These two protein chains interact to form a complex.

Sequence of the first protein:
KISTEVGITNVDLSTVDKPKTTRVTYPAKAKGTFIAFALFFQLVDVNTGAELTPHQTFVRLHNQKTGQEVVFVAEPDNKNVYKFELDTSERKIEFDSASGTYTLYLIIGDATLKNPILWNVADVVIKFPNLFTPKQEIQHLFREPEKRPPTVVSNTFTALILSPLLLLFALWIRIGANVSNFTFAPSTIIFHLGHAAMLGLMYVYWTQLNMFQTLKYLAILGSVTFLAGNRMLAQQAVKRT

Contacts between the two chains:
Residue Q354 in the second protein contacts residue K523 in the first protein (closest heavy-atom distance 3.2 Å).
Residue F433 in the second protein is in contact with residue W594 in the first protein (closest heavy-atom distance 3.5 Å).
Residue H160 in the second protein is in contact with residue L495 in the first protein (closest heavy-atom distance 2.8 Å).
Residue M449 in the second protein interacts with residue A565 in the first protein (closest heavy-atom distance 3.5 Å).
Residue G238 in the second protein is in contact with residue E446 in the first protein (closest heavy-atom distance 3.6 Å).
Residue H448 in the second protein is in contact with residue N566 in the first protein (closest heavy-atom distance 2.8 Å).
Residue K380 in the second protein is in contact with residue F530 in the first protein (closest heavy-atom distance 3.2 Å).
Residue Y222 in the second protein contacts residue H432 in the first protein (closest heavy-atom distance 2.9 Å).
Residue I230 in the second protein is in contact with residue H432 in the first protein (closest heavy-atom distance 3.3 Å).
Residue I230 in the second protein is in contact with residue F435 in the first protein (closest heavy-atom distance 3.7 Å).
Residue G168 in the second protein interacts with residue K368 in the first protein (closest heavy-atom distance 3.2 Å).
Residue K450 in the second protein is in contact with residue N566 in the first protein (closest heavy-atom distance 3.0 Å).
Residue F421 in the second protein is in contact with residue W594 in the first protein (closest heavy-atom distance 3.4 Å).
Residue H448 in the second protein is in contact with residue F570 in the first protein (closest heavy-atom distance 3.7 Å).
Residue M449 in the second protein contacts residue N569 in the first protein (closest heavy-atom distance 3.2 Å).
Residue P427 in the second protein interacts with residue I549 in the first protein (closest heavy-atom distance 3.5 Å).
Residue Y426 in the second protein contacts residue T546 in the first protein (closest heavy-atom distance 3.6 Å).
Residue F367 in the second protein interacts with residue E525 in the first protein (closest heavy-atom distance 3.2 Å).
Residue K228 in the second protein is in contact with residue H432 in the first protein (closest heavy-atom distance 2.8 Å).
Residue F225 in the second protein interacts with residue H432 in the first protein (closest heavy-atom distance 3.1 Å).
Residue I441 in the second protein interacts with residue W560 in the first protein (closest heavy-atom distance 3.5 Å).
Residue Y222 in the second protein contacts residue Q433 in the first protein (closest heavy-atom distance 2.9 Å).
Residue R396 in the second protein is in contact with residue P522 in the first protein (closest heavy-atom distance 3.8 Å).
Residue R365 in the second protein contacts residue K523 in the first protein (closest heavy-atom distance 3.2 Å).
Residue R420 in the second protein contacts residue W594 in the first protein (closest heavy-atom distance 2.5 Å).
Residue D383 in the second protein interacts with residue F530 in the first protein (closest heavy-atom distance 3.3 Å).
Residue V445 in the second protein is in contact with residue W560 in the first protein (closest heavy-atom distance 3.5 Å).
Residue F442 in the second protein contacts residue W560 in the first protein (closest heavy-atom distance 3.6 Å).
Residue H170 in the second protein is in contact with residue A488 in the first protein (closest heavy-atom distance 3.2 Å).
Residue R365 in the second protein contacts residue E525 in the first protein (closest heavy-atom distance 3.2 Å).
Residue P427 in the second protein is in contact with residue T546 in the first protein (closest heavy-atom distance 3.6 Å).
Residue P382 in the second protein is in contact with residue H528 in the first protein (closest heavy-atom distance 3.4 Å).
Residue H159 in the second protein is in contact with residue A488 in the first protein (closest heavy-atom distance 3.6 Å).
Residue V237 in the second protein interacts with residue F435 in the first protein (closest heavy-atom distance 3.4 Å).
Residue S443 in the second protein interacts with residue H580 in the first protein (closest heavy-atom distance 3.5 Å).
Residue H448 in the second protein contacts residue H580 in the first protein (closest heavy-atom distance 3.0 Å).
Residue S219 in the second protein interacts with residue E446 in the first protein (closest heavy-atom distance 3.5 Å).
Residue F433 in the second protein contacts residue Y591 in the first protein (closest heavy-atom distance 3.3 Å).
Residue K239 in the second protein contacts residue E446 in the first protein (closest heavy-atom distance 3.0 Å).
Residue P234 in the second protein interacts with residue F435 in the first protein (closest heavy-atom distance 3.7 Å).
Residue E419 in the second protein is in contact with residue R536 in the first protein (closest heavy-atom distance 2.8 Å).
Residue R365 in the second protein is in contact with residue Q524 in the first protein (closest heavy-atom distance 2.8 Å).
Residue H159 in the second protein is in contact with residue D487 in the first protein (closest heavy-atom distance 3.2 Å).
Residue H159 in the second protein contacts residue Q433 in the first protein (closest heavy-atom distance 3.5 Å).
Residue F363 in the second protein interacts with residue I526 in the first protein (closest heavy-atom distance 3.7 Å).
Residue T328 in the second protein interacts with residue F530 in the first protein (closest heavy-atom distance 3.7 Å).
Residue M436 in the second protein is in contact with residue L587 in the first protein (closest heavy-atom distance 3.7 Å).
Residue D383 in the second protein contacts residue H528 in the first protein (closest heavy-atom distance 3.3 Å).
Residue D383 in the second protein interacts with residue R531 in the first protein (closest heavy-atom distance 3.2 Å).
Residue M449 in the second protein contacts residue N566 in the first protein (closest heavy-atom distance 3.3 Å).
Residue H448 in the second protein is in contact with residue V567 in the first protein (closest heavy-atom distance 3.1 Å).
Residue K450 in the second protein interacts with residue N569 in the first protein (closest heavy-atom distance 3.6 Å).
Residue H160 in the second protein is in contact with residue P493 in the first protein (closest heavy-atom distance 3.4 Å).
Residue H159 in the second protein contacts residue P493 in the first protein (closest heavy-atom distance 3.4 Å).
Residue P209 in the second protein contacts residue L519 in the first protein (closest heavy-atom distance 3.5 Å).
Residue N395 in the second protein interacts with residue F520 in the first protein (closest heavy-atom distance 3.0 Å).
Residue L437 in the second protein is in contact with residue L553 in the first protein (closest heavy-atom distance 3.7 Å).
Residue R365 in the second protein contacts residue I526 in the first protein (closest heavy-atom distance 3.3 Å).
Residue Q354 in the second protein contacts residue P522 in the first protein (closest heavy-atom distance 3.4 Å).
Residue S424 in the second protein interacts with residue P537 in the first protein (closest heavy-atom distance 3.4 Å).

Sequence of the second protein:
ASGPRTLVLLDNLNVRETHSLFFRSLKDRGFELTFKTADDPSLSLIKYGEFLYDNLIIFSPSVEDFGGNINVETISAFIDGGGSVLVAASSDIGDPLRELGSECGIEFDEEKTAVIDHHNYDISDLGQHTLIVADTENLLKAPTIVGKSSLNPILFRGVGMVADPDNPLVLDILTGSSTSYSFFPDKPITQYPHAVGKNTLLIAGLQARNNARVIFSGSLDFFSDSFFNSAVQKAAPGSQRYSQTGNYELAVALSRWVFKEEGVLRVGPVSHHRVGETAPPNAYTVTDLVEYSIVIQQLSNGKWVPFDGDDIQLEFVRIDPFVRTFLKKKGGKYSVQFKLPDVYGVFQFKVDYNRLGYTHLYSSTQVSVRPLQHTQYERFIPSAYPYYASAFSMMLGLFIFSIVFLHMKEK